Sequence of protein 2:
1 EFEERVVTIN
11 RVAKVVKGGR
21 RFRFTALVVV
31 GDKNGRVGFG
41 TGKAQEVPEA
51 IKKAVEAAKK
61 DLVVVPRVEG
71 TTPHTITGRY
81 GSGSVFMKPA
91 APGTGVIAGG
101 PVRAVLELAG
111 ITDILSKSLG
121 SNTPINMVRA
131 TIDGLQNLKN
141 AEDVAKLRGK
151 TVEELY

Interface contacts:
Residue Q165 in protein 1 is in contact with residue K17 in protein 2 (closest heavy-atom distance 4.7 Å).
Residue Y166 in protein 1 contacts residue Q45 in protein 2 (closest heavy-atom distance 4.2 Å).
Residue A163 in protein 1 interacts with residue G19 in protein 2 (closest heavy-atom distance 4.9 Å).
Residue Y166 in protein 1 is in contact with residue R21 in protein 2 (closest heavy-atom distance 4.0 Å).

Sequence of protein 1:
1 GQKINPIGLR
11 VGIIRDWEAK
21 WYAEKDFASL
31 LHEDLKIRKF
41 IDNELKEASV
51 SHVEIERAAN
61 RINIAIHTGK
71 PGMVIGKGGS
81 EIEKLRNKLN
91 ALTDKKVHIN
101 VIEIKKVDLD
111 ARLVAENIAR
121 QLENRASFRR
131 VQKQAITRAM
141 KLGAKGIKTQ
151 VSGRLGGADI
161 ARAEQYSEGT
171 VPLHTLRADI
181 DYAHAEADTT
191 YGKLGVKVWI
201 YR

These two protein chains interact to form a complex.